Sequence of protein 1:
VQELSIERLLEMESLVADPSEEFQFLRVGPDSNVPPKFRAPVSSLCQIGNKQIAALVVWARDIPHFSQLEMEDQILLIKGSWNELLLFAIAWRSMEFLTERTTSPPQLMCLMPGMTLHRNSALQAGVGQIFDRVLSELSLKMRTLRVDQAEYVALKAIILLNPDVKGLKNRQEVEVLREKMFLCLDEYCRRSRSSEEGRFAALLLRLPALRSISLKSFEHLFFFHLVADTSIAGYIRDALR

This data describes a binding interaction between two proteins.

Interface contacts:
Residue L216 in protein 1 is in contact with residue Q196 in protein 2 (closest heavy-atom distance 3.1 Å).
Residue F193 in protein 1 contacts residue A218 in protein 2 (closest heavy-atom distance 4.2 Å).
Residue D175 in protein 1 contacts residue C160 in protein 2 (closest heavy-atom distance 3.2 Å).
Residue L194 in protein 1 is in contact with residue R216 in protein 2 (closest heavy-atom distance 4.3 Å).
Residue K227 in protein 1 contacts residue M236 in protein 2 (closest heavy-atom distance 3.5 Å).
Residue F211 in protein 1 contacts residue F221 in protein 2 (closest heavy-atom distance 3.6 Å).
Residue F193 in protein 1 interacts with residue K223 in protein 2 (closest heavy-atom distance 3.8 Å).
Residue A212 in protein 1 is in contact with residue F221 in protein 2 (closest heavy-atom distance 4.0 Å).
Residue P219 in protein 1 interacts with residue T229 in protein 2 (closest heavy-atom distance 3.7 Å).
Residue K152 in protein 1 is in contact with residue E193 in protein 2 (closest heavy-atom distance 3.4 Å).
Residue D175 in protein 1 is in contact with residue E230 in protein 2 (closest heavy-atom distance 3.7 Å).
Residue E148 in protein 1 contacts residue D182 in protein 2 (closest heavy-atom distance 4.3 Å).
Residue F193 in protein 1 is in contact with residue V219 in protein 2 (closest heavy-atom distance 4.0 Å).
Residue A220 in protein 1 interacts with residue R232 in protein 2 (closest heavy-atom distance 4.0 Å).
Residue L215 in protein 1 is in contact with residue G222 in protein 2 (closest heavy-atom distance 4.2 Å).
Residue R222 in protein 1 contacts residue E230 in protein 2 (closest heavy-atom distance 3.1 Å).
Residue E208 in protein 1 is in contact with residue R204 in protein 2 (closest heavy-atom distance 3.4 Å).
Residue L218 in protein 1 contacts residue T229 in protein 2 (closest heavy-atom distance 3.7 Å).
Residue R144 in protein 1 contacts residue P184 in protein 2 (closest heavy-atom distance 3.8 Å).
Residue D175 in protein 1 is in contact with residue H156 in protein 2 (closest heavy-atom distance 2.6 Å).
Residue R222 in protein 1 is in contact with residue R232 in protein 2 (closest heavy-atom distance 3.9 Å).
Residue S223 in protein 1 is in contact with residue R232 in protein 2 (closest heavy-atom distance 3.0 Å).
Residue L194 in protein 1 contacts residue P215 in protein 2 (closest heavy-atom distance 3.5 Å).
Residue L194 in protein 1 contacts residue A218 in protein 2 (closest heavy-atom distance 4.5 Å).
Residue L226 in protein 1 interacts with residue R232 in protein 2 (closest heavy-atom distance 3.8 Å).
Residue G209 in protein 1 interacts with residue R204 in protein 2 (closest heavy-atom distance 4.5 Å).
Residue R217 in protein 1 interacts with residue D182 in protein 2 (closest heavy-atom distance 4.7 Å).
Residue K177 in protein 1 contacts residue H156 in protein 2 (closest heavy-atom distance 3.5 Å).
Residue L226 in protein 1 interacts with residue T233 in protein 2 (closest heavy-atom distance 3.3 Å).
Residue E148 in protein 1 is in contact with residue P184 in protein 2 (closest heavy-atom distance 3.3 Å).
Residue E190 in protein 1 is in contact with residue V219 in protein 2 (closest heavy-atom distance 3.6 Å).
Residue R182 in protein 1 is in contact with residue M164 in protein 2 (closest heavy-atom distance 4.1 Å).
Residue R222 in protein 1 interacts with residue T233 in protein 2 (closest heavy-atom distance 2.7 Å).
Residue L216 in protein 1 is in contact with residue L228 in protein 2 (closest heavy-atom distance 3.2 Å).
Residue L215 in protein 1 contacts residue L225 in protein 2 (closest heavy-atom distance 4.5 Å).
Residue F211 in protein 1 contacts residue G222 in protein 2 (closest heavy-atom distance 4.3 Å).
Residue R182 in protein 1 is in contact with residue S163 in protein 2 (closest heavy-atom distance 2.9 Å).
Residue A212 in protein 1 is in contact with residue L225 in protein 2 (closest heavy-atom distance 3.7 Å).
Residue P219 in protein 1 contacts residue L228 in protein 2 (closest heavy-atom distance 3.5 Å).
Residue F193 in protein 1 is in contact with residue G222 in protein 2 (closest heavy-atom distance 3.5 Å).
Residue E208 in protein 1 contacts residue N201 in protein 2 (closest heavy-atom distance 3.3 Å).
Residue K177 in protein 1 interacts with residue E152 in protein 2 (closest heavy-atom distance 4.3 Å).
Residue R222 in protein 1 interacts with residue T229 in protein 2 (closest heavy-atom distance 3.1 Å).
Residue K177 in protein 1 contacts residue D153 in protein 2 (closest heavy-atom distance 3.4 Å).
Residue D197 in protein 1 interacts with residue A218 in protein 2 (closest heavy-atom distance 3.2 Å).
Residue E208 in protein 1 interacts with residue R197 in protein 2 (closest heavy-atom distance 2.9 Å).
Residue L216 in protein 1 contacts residue L200 in protein 2 (closest heavy-atom distance 3.9 Å).
Residue E230 in protein 1 is in contact with residue N240 in protein 2 (closest heavy-atom distance 4.0 Å).
Residue N173 in protein 1 interacts with residue E230 in protein 2 (closest heavy-atom distance 4.1 Å).
Residue G178 in protein 1 is in contact with residue H156 in protein 2 (closest heavy-atom distance 4.6 Å).
Residue F211 in protein 1 is in contact with residue A218 in protein 2 (closest heavy-atom distance 4.0 Å).
Residue V176 in protein 1 interacts with residue H156 in protein 2 (closest heavy-atom distance 4.3 Å).
Residue P219 in protein 1 is in contact with residue R232 in protein 2 (closest heavy-atom distance 3.2 Å).
Residue L226 in protein 1 is in contact with residue M236 in protein 2 (closest heavy-atom distance 3.1 Å).
Residue S223 in protein 1 interacts with residue M236 in protein 2 (closest heavy-atom distance 3.1 Å).
Residue L216 in protein 1 interacts with residue L225 in protein 2 (closest heavy-atom distance 4.4 Å).
Residue A212 in protein 1 is in contact with residue L200 in protein 2 (closest heavy-atom distance 3.3 Å).
Residue R182 in protein 1 is in contact with residue C160 in protein 2 (closest heavy-atom distance 3.6 Å).
Residue L194 in protein 1 is in contact with residue V219 in protein 2 (closest heavy-atom distance 3.4 Å).
Residue E190 in protein 1 contacts residue K223 in protein 2 (closest heavy-atom distance 3.6 Å).

Sequence of protein 2:
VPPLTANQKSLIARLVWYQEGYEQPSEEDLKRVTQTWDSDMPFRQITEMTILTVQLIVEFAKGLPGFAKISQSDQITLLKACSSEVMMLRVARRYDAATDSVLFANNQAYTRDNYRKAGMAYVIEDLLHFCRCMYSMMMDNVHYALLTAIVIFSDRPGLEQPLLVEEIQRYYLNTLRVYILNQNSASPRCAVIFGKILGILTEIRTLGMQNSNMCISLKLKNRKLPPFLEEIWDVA